The following describes two proteins that form a bound complex.

Interface contacts:
Residue G54 in the second protein contacts residue V70 in the first protein (closest heavy-atom distance 4.4 Å).
Residue I7 in the second protein interacts with residue I53 in the first protein (closest heavy-atom distance 3.4 Å).
Residue I7 in the second protein interacts with residue K57 in the first protein (closest heavy-atom distance 3.7 Å).
Residue E11 in the second protein is in contact with residue R50 in the first protein (closest heavy-atom distance 4.3 Å).
Residue L14 in the second protein interacts with residue L49 in the first protein (closest heavy-atom distance 3.6 Å).
Residue Y51 in the second protein contacts residue M63 in the first protein (closest heavy-atom distance 3.4 Å).
Residue D8 in the second protein interacts with residue K57 in the first protein (closest heavy-atom distance 2.3 Å).
Residue I61 in the second protein interacts with residue I76 in the first protein (closest heavy-atom distance 3.5 Å).
Residue D72 in the second protein interacts with residue K87 in the first protein (closest heavy-atom distance 2.4 Å).
Residue L64 in the second protein interacts with residue L80 in the first protein (closest heavy-atom distance 3.2 Å).
Residue L64 in the second protein interacts with residue I84 in the first protein (closest heavy-atom distance 3.9 Å).
Residue H45 in the second protein interacts with residue Q17 in the first protein (closest heavy-atom distance 2.1 Å).
Residue T52 in the second protein is in contact with residue L15 in the first protein (closest heavy-atom distance 3.7 Å).
Residue Q74 in the second protein contacts residue L91 in the first protein (closest heavy-atom distance 3.0 Å).
Residue L71 in the second protein contacts residue I84 in the first protein (closest heavy-atom distance 3.5 Å).
Residue I7 in the second protein contacts residue V60 in the first protein (closest heavy-atom distance 4.4 Å).
Residue Y51 in the second protein contacts residue E66 in the first protein (closest heavy-atom distance 4.1 Å).
Residue G54 in the second protein contacts residue K73 in the first protein (closest heavy-atom distance 3.2 Å).
Residue T52 in the second protein interacts with residue S16 in the first protein (closest heavy-atom distance 4.3 Å).
Residue L18 in the second protein is in contact with residue L46 in the first protein (closest heavy-atom distance 4.1 Å).
Residue L44 in the second protein contacts residue F20 in the first protein (closest heavy-atom distance 3.8 Å).
Residue H45 in the second protein contacts residue F20 in the first protein (closest heavy-atom distance 3.2 Å).
Residue Q67 in the second protein interacts with residue I84 in the first protein (closest heavy-atom distance 3.6 Å).
Residue Q67 in the second protein contacts residue K88 in the first protein (closest heavy-atom distance 4.0 Å).
Residue E11 in the second protein contacts residue I53 in the first protein (closest heavy-atom distance 3.1 Å).
Residue L14 in the second protein is in contact with residue F30 in the first protein (closest heavy-atom distance 3.9 Å).
Residue S21 in the second protein contacts residue Q34 in the first protein (closest heavy-atom distance 3.7 Å).
Residue I48 in the second protein is in contact with residue S16 in the first protein (closest heavy-atom distance 4.3 Å).
Residue L57 in the second protein is in contact with residue K73 in the first protein (closest heavy-atom distance 3.4 Å).
Residue D68 in the second protein is in contact with residue K87 in the first protein (closest heavy-atom distance 2.5 Å).
Residue I61 in the second protein interacts with residue K73 in the first protein (closest heavy-atom distance 3.7 Å).
Residue L65 in the second protein is in contact with residue L80 in the first protein (closest heavy-atom distance 3.7 Å).
Residue N15 in the second protein contacts residue R50 in the first protein (closest heavy-atom distance 2.9 Å).
Residue L64 in the second protein is in contact with residue K81 in the first protein (closest heavy-atom distance 3.8 Å).
Residue L41 in the second protein interacts with residue F20 in the first protein (closest heavy-atom distance 4.2 Å).
Residue D68 in the second protein interacts with residue I84 in the first protein (closest heavy-atom distance 3.4 Å).
Residue E11 in the second protein is in contact with residue K57 in the first protein (closest heavy-atom distance 4.0 Å).
Residue E60 in the second protein is in contact with residue K81 in the first protein (closest heavy-atom distance 3.5 Å).
Residue Y3 in the second protein is in contact with residue M63 in the first protein (closest heavy-atom distance 4.3 Å).
Residue L41 in the second protein is in contact with residue L27 in the first protein (closest heavy-atom distance 3.5 Å).
Residue L37 in the second protein interacts with residue L27 in the first protein (closest heavy-atom distance 4.4 Å).
Residue Q4 in the second protein contacts residue V60 in the first protein (closest heavy-atom distance 3.6 Å).
Residue L41 in the second protein contacts residue L23 in the first protein (closest heavy-atom distance 4.0 Å).
Residue I48 in the second protein contacts residue Q17 in the first protein (closest heavy-atom distance 3.6 Å).
Residue L14 in the second protein contacts residue L46 in the first protein (closest heavy-atom distance 4.4 Å).
Residue L71 in the second protein contacts residue K87 in the first protein (closest heavy-atom distance 3.5 Å).
Residue Q4 in the second protein contacts residue K57 in the first protein (closest heavy-atom distance 3.6 Å).
Residue S49 in the second protein is in contact with residue Q17 in the first protein (closest heavy-atom distance 4.3 Å).
Residue L64 in the second protein is in contact with residue I77 in the first protein (closest heavy-atom distance 3.5 Å).
Residue I48 in the second protein interacts with residue F20 in the first protein (closest heavy-atom distance 4.2 Å).
Residue L57 in the second protein is in contact with residue I77 in the first protein (closest heavy-atom distance 3.8 Å).
Residue W34 in the second protein is in contact with residue L31 in the first protein (closest heavy-atom distance 3.8 Å).
Residue I7 in the second protein is in contact with residue L56 in the first protein (closest heavy-atom distance 4.3 Å).
Residue Q58 in the second protein contacts residue K73 in the first protein (closest heavy-atom distance 3.7 Å).
Residue Y3 in the second protein contacts residue V60 in the first protein (closest heavy-atom distance 3.5 Å).
Residue L57 in the second protein interacts with residue K74 in the first protein (closest heavy-atom distance 3.9 Å).
Residue E60 in the second protein interacts with residue I77 in the first protein (closest heavy-atom distance 3.5 Å).
Residue Y51 in the second protein contacts residue L15 in the first protein (closest heavy-atom distance 4.3 Å).
Residue D68 in the second protein interacts with residue R83 in the first protein (closest heavy-atom distance 3.0 Å).
Residue I61 in the second protein contacts residue I77 in the first protein (closest heavy-atom distance 3.4 Å).

Sequence of the first protein:
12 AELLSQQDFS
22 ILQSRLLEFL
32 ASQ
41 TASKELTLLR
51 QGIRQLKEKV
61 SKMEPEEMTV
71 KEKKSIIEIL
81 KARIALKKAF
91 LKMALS

Sequence of the second protein:
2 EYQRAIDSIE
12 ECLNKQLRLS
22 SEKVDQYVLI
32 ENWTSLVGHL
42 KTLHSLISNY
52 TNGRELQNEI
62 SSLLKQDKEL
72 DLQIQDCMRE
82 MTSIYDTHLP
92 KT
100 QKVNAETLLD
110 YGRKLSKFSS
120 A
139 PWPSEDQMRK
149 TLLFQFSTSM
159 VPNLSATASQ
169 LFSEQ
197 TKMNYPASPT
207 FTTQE